Interface contacts:
Residue G197 in the second protein contacts residue W1 in the first protein (closest heavy-atom distance 4.4 Å).
Residue G197 in the second protein interacts with residue A3 in the first protein (closest heavy-atom distance 4.8 Å).
Residue S199 in the second protein interacts with residue C5 in the first protein (closest heavy-atom distance 4.9 Å).
Residue Y198 in the second protein interacts with residue W1 in the first protein (closest heavy-atom distance 4.2 Å).
Residue F200 in the second protein interacts with residue A3 in the first protein (closest heavy-atom distance 4.2 Å).
Residue Y198 in the second protein interacts with residue A3 in the first protein (closest heavy-atom distance 3.8 Å).
Residue Q246 in the second protein interacts with residue A3 in the first protein (closest heavy-atom distance 4.2 Å).
Residue T194 in the second protein interacts with residue W1 in the first protein (closest heavy-atom distance 3.9 Å).
Residue S199 in the second protein is in contact with residue W1 in the first protein (closest heavy-atom distance 3.6 Å).
Residue L242 in the second protein is in contact with residue A3 in the first protein (closest heavy-atom distance 4.9 Å).
Residue S199 in the second protein contacts residue A3 in the first protein (closest heavy-atom distance 3.6 Å).

Sequence of the second protein:
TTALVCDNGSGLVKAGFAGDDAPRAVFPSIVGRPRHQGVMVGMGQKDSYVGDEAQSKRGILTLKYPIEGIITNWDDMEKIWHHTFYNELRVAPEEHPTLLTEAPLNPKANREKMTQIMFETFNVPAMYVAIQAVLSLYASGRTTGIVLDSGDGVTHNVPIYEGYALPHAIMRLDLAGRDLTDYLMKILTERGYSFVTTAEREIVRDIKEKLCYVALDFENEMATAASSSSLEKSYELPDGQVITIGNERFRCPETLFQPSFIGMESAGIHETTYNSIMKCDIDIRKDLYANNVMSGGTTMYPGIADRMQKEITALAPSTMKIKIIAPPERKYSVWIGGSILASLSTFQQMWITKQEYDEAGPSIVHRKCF

Sequence of the first protein:
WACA

These two protein chains interact to form a complex.